Sequence of chain B:
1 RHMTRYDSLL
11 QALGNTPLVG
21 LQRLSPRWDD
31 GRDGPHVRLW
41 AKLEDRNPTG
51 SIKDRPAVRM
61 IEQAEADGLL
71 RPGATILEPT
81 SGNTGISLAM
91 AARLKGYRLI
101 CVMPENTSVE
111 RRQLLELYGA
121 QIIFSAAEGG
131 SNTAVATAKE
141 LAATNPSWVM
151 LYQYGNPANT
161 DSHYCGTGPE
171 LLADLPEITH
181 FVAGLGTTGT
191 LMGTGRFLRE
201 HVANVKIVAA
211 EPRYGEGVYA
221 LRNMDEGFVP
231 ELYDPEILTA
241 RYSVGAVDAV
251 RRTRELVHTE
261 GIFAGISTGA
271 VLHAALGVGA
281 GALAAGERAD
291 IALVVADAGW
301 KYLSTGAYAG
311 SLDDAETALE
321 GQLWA

Contacts between the two chains:
Residue E216 in chain B is in contact with residue R12 in chain A (closest heavy-atom distance 2.9 Å).
Residue N132 in chain B contacts residue A89 in chain A (closest heavy-atom distance 3.1 Å).
Residue E211 in chain B interacts with residue G93 in chain A (closest heavy-atom distance 2.4 Å).
Residue R241 in chain B contacts residue F70 in chain A (closest heavy-atom distance 3.8 Å).
Residue L238 in chain B contacts residue F70 in chain A (closest heavy-atom distance 3.5 Å).
Residue E216 in chain B is in contact with residue T9 in chain A (closest heavy-atom distance 4.0 Å).
Residue Y242 in chain B contacts residue D65 in chain A (closest heavy-atom distance 3.2 Å).
Residue F228 in chain B contacts residue A89 in chain A (closest heavy-atom distance 3.0 Å).
Residue R241 in chain B is in contact with residue E66 in chain A (closest heavy-atom distance 3.8 Å).
Residue D248 in chain B contacts residue D65 in chain A (closest heavy-atom distance 4.1 Å).
Residue V229 in chain B contacts residue R57 in chain A (closest heavy-atom distance 4.1 Å).
Residue Y214 in chain B contacts residue G92 in chain A (closest heavy-atom distance 3.2 Å).
Residue M224 in chain B contacts residue I10 in chain A (closest heavy-atom distance 3.3 Å).
Residue R241 in chain B is in contact with residue D65 in chain A (closest heavy-atom distance 3.9 Å).
Residue P230 in chain B contacts residue A91 in chain A (closest heavy-atom distance 4.2 Å).
Residue Y219 in chain B contacts residue V90 in chain A (closest heavy-atom distance 3.7 Å).
Residue F228 in chain B is in contact with residue A91 in chain A (closest heavy-atom distance 3.5 Å).
Residue Y154 in chain B contacts residue A91 in chain A (closest heavy-atom distance 4.0 Å).
Residue S131 in chain B interacts with residue A91 in chain A (closest heavy-atom distance 3.5 Å).
Residue A240 in chain B interacts with residue F70 in chain A (closest heavy-atom distance 4.0 Å).
Residue M224 in chain B contacts residue P88 in chain A (closest heavy-atom distance 3.9 Å).
Residue V218 in chain B contacts residue V90 in chain A (closest heavy-atom distance 4.2 Å).
Residue N132 in chain B contacts residue A91 in chain A (closest heavy-atom distance 3.0 Å).
Residue L221 in chain B interacts with residue P88 in chain A (closest heavy-atom distance 3.8 Å).
Residue E211 in chain B contacts residue Y62 in chain A (closest heavy-atom distance 2.7 Å).
Residue Y219 in chain B interacts with residue P88 in chain A (closest heavy-atom distance 3.4 Å).
Residue F228 in chain B contacts residue F58 in chain A (closest heavy-atom distance 3.9 Å).
Residue Y233 in chain B contacts residue F70 in chain A (closest heavy-atom distance 3.7 Å).
Residue R241 in chain B is in contact with residue Y62 in chain A (closest heavy-atom distance 3.8 Å).
Residue Y219 in chain B interacts with residue L87 in chain A (closest heavy-atom distance 3.8 Å).
Residue G227 in chain B contacts residue F58 in chain A (closest heavy-atom distance 3.5 Å).
Residue N132 in chain B is in contact with residue V90 in chain A (closest heavy-atom distance 3.3 Å).
Residue G129 in chain B is in contact with residue V90 in chain A (closest heavy-atom distance 3.6 Å).
Residue R222 in chain B interacts with residue I10 in chain A (closest heavy-atom distance 4.2 Å).
Residue T239 in chain B interacts with residue F70 in chain A (closest heavy-atom distance 3.6 Å).
Residue P212 in chain B contacts residue G93 in chain A (closest heavy-atom distance 3.2 Å).
Residue L185 in chain B interacts with residue G92 in chain A (closest heavy-atom distance 3.8 Å).
Residue S243 in chain B contacts residue D65 in chain A (closest heavy-atom distance 2.8 Å).
Residue R213 in chain B interacts with residue D65 in chain A (closest heavy-atom distance 2.8 Å).
Residue R213 in chain B is in contact with residue T85 in chain A (closest heavy-atom distance 3.9 Å).
Residue Y214 in chain B is in contact with residue G93 in chain A (closest heavy-atom distance 3.6 Å).
Residue D225 in chain B contacts residue F58 in chain A (closest heavy-atom distance 4.2 Å).
Residue G186 in chain B contacts residue G92 in chain A (closest heavy-atom distance 3.9 Å).
Residue G227 in chain B contacts residue A89 in chain A (closest heavy-atom distance 3.4 Å).
Residue E216 in chain B contacts residue K19 in chain A (closest heavy-atom distance 2.9 Å).
Residue M224 in chain B is in contact with residue H56 in chain A (closest heavy-atom distance 3.9 Å).
Residue R241 in chain B is in contact with residue D67 in chain A (closest heavy-atom distance 2.9 Å).
Residue P212 in chain B contacts residue G92 in chain A (closest heavy-atom distance 3.2 Å).
Residue M224 in chain B contacts residue V59 in chain A (closest heavy-atom distance 2.4 Å).
Residue Y219 in chain B is in contact with residue G93 in chain A (closest heavy-atom distance 2.7 Å).
Residue Y242 in chain B interacts with residue E66 in chain A (closest heavy-atom distance 4.1 Å).
Residue M224 in chain B is in contact with residue F58 in chain A (closest heavy-atom distance 3.1 Å).
Residue S243 in chain B contacts residue Y62 in chain A (closest heavy-atom distance 3.5 Å).
Residue F228 in chain B is in contact with residue V90 in chain A (closest heavy-atom distance 4.2 Å).
Residue N223 in chain B contacts residue I10 in chain A (closest heavy-atom distance 3.5 Å).
Residue P235 in chain B is in contact with residue F70 in chain A (closest heavy-atom distance 3.5 Å).
Residue R241 in chain B contacts residue N60 in chain A (closest heavy-atom distance 3.6 Å).
Residue R213 in chain B contacts residue L87 in chain A (closest heavy-atom distance 3.9 Å).
Residue L221 in chain B interacts with residue I10 in chain A (closest heavy-atom distance 3.9 Å).
Residue V229 in chain B is in contact with residue F58 in chain A (closest heavy-atom distance 3.9 Å).

These two protein chains interact to form a complex.

Sequence of chain A:
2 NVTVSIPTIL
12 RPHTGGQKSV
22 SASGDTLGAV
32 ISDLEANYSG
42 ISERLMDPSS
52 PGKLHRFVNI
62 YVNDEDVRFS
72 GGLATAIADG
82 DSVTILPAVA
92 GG